Sequence of chain B:
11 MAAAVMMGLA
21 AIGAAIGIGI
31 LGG

Interface contacts:
Residue P431 in chain A interacts with residue A20 in chain B (closest heavy-atom distance 4.4 Å).
Residue M430 in chain A is in contact with residue A20 in chain B (closest heavy-atom distance 4.5 Å).
Residue L420 in chain A is in contact with residue L31 in chain B (closest heavy-atom distance 3.7 Å).
Residue P419 in chain A contacts residue G32 in chain B (closest heavy-atom distance 4.6 Å).
Residue L420 in chain A interacts with residue G32 in chain B (closest heavy-atom distance 4.2 Å).
Residue L427 in chain A contacts residue A24 in chain B (closest heavy-atom distance 4.2 Å).
Residue L427 in chain A contacts residue A20 in chain B (closest heavy-atom distance 4.8 Å).
Residue C423 in chain A contacts residue G27 in chain B (closest heavy-atom distance 4.6 Å).
Residue L427 in chain A is in contact with residue G23 in chain B (closest heavy-atom distance 4.8 Å).
Residue P419 in chain A is in contact with residue L31 in chain B (closest heavy-atom distance 3.8 Å).

Sequence of chain A:
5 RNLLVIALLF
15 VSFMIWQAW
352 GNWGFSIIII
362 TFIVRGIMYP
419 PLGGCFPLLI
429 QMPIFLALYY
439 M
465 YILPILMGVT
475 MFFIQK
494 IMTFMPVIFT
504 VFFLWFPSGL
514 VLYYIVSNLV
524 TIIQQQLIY

These two protein chains interact to form a complex.